Interface contacts:
Residue R933 in protein 2 contacts residue P3 in protein 1 (closest heavy-atom distance 4.4 Å).
Residue G782 in protein 2 interacts with residue R15 in protein 1 (closest heavy-atom distance 4.8 Å).
Residue R738 in protein 2 contacts residue P8 in protein 1 (closest heavy-atom distance 4.9 Å).
Residue S775 in protein 2 is in contact with residue Q6 in protein 1 (closest heavy-atom distance 3.0 Å).
Residue G745 in protein 2 is in contact with residue T7 in protein 1 (closest heavy-atom distance 4.9 Å).
Residue I937 in protein 2 is in contact with residue A10 in protein 1 (closest heavy-atom distance 4.0 Å).
Residue T934 in protein 2 is in contact with residue I13 in protein 1 (closest heavy-atom distance 3.3 Å).
Residue R738 in protein 2 contacts residue G17 in protein 1 (closest heavy-atom distance 2.9 Å).
Residue M747 in protein 2 contacts residue Q6 in protein 1 (closest heavy-atom distance 3.8 Å).
Residue A735 in protein 2 is in contact with residue G17 in protein 1 (closest heavy-atom distance 3.1 Å).
Residue S753 in protein 2 is in contact with residue I13 in protein 1 (closest heavy-atom distance 4.5 Å).
Residue F935 in protein 2 is in contact with residue V12 in protein 1 (closest heavy-atom distance 3.8 Å).
Residue T934 in protein 2 is in contact with residue P3 in protein 1 (closest heavy-atom distance 4.9 Å).
Residue G782 in protein 2 contacts residue G4 in protein 1 (closest heavy-atom distance 4.3 Å).
Residue A748 in protein 2 contacts residue I13 in protein 1 (closest heavy-atom distance 3.8 Å).
Residue Q1244 in protein 2 is in contact with residue P3 in protein 1 (closest heavy-atom distance 3.4 Å).
Residue A748 in protein 2 is in contact with residue T7 in protein 1 (closest heavy-atom distance 4.9 Å).
Residue L1243 in protein 2 contacts residue P3 in protein 1 (closest heavy-atom distance 3.1 Å).
Residue D785 in protein 2 is in contact with residue F5 in protein 1 (closest heavy-atom distance 3.2 Å).
Residue A779 in protein 2 is in contact with residue Q6 in protein 1 (closest heavy-atom distance 4.2 Å).
Residue I754 in protein 2 contacts residue P8 in protein 1 (closest heavy-atom distance 4.0 Å).
Residue L1243 in protein 2 contacts residue R11 in protein 1 (closest heavy-atom distance 5.0 Å).
Residue G778 in protein 2 is in contact with residue F5 in protein 1 (closest heavy-atom distance 3.8 Å).
Residue T931 in protein 2 interacts with residue P3 in protein 1 (closest heavy-atom distance 3.6 Å).
Residue Q736 in protein 2 interacts with residue F16 in protein 1 (closest heavy-atom distance 3.9 Å).
Residue G938 in protein 2 contacts residue R11 in protein 1 (closest heavy-atom distance 4.1 Å).
Residue T931 in protein 2 is in contact with residue F5 in protein 1 (closest heavy-atom distance 3.3 Å).
Residue Q739 in protein 2 interacts with residue T7 in protein 1 (closest heavy-atom distance 4.8 Å).
Residue I937 in protein 2 interacts with residue P8 in protein 1 (closest heavy-atom distance 3.6 Å).
Residue K781 in protein 2 contacts residue F5 in protein 1 (closest heavy-atom distance 3.2 Å).
Residue R933 in protein 2 contacts residue F5 in protein 1 (closest heavy-atom distance 3.8 Å).
Residue L746 in protein 2 is in contact with residue P8 in protein 1 (closest heavy-atom distance 3.8 Å).
Residue L746 in protein 2 contacts residue T7 in protein 1 (closest heavy-atom distance 2.5 Å).
Residue L1243 in protein 2 interacts with residue T2 in protein 1 (closest heavy-atom distance 3.8 Å).
Residue R744 in protein 2 contacts residue Q6 in protein 1 (closest heavy-atom distance 3.4 Å).
Residue A735 in protein 2 interacts with residue F16 in protein 1 (closest heavy-atom distance 3.6 Å).
Residue I937 in protein 2 is in contact with residue V12 in protein 1 (closest heavy-atom distance 3.9 Å).
Residue I937 in protein 2 contacts residue I13 in protein 1 (closest heavy-atom distance 4.5 Å).
Residue A748 in protein 2 is in contact with residue Q6 in protein 1 (closest heavy-atom distance 3.2 Å).
Residue F935 in protein 2 interacts with residue I13 in protein 1 (closest heavy-atom distance 3.2 Å).
Residue H936 in protein 2 is in contact with residue R11 in protein 1 (closest heavy-atom distance 3.2 Å).
Residue Q1244 in protein 2 interacts with residue T2 in protein 1 (closest heavy-atom distance 4.2 Å).
Residue T786 in protein 2 interacts with residue R15 in protein 1 (closest heavy-atom distance 4.8 Å).
Residue L1243 in protein 2 contacts residue G1 in protein 1 (closest heavy-atom distance 3.9 Å).
Residue L783 in protein 2 interacts with residue R15 in protein 1 (closest heavy-atom distance 4.9 Å).
Residue L746 in protein 2 interacts with residue Q6 in protein 1 (closest heavy-atom distance 4.5 Å).
Residue S753 in protein 2 is in contact with residue P8 in protein 1 (closest heavy-atom distance 5.0 Å).
Residue M747 in protein 2 is in contact with residue T7 in protein 1 (closest heavy-atom distance 4.5 Å).
Residue Q739 in protein 2 is in contact with residue F16 in protein 1 (closest heavy-atom distance 4.4 Å).
Residue G778 in protein 2 is in contact with residue Q6 in protein 1 (closest heavy-atom distance 4.1 Å).
Residue G782 in protein 2 is in contact with residue F5 in protein 1 (closest heavy-atom distance 4.0 Å).
Residue Q739 in protein 2 is in contact with residue G17 in protein 1 (closest heavy-atom distance 3.8 Å).
Residue L1243 in protein 2 contacts residue V12 in protein 1 (closest heavy-atom distance 4.8 Å).
Residue M932 in protein 2 is in contact with residue F5 in protein 1 (closest heavy-atom distance 5.0 Å).
Residue T934 in protein 2 contacts residue V12 in protein 1 (closest heavy-atom distance 3.8 Å).
Residue I937 in protein 2 interacts with residue R11 in protein 1 (closest heavy-atom distance 2.5 Å).
Residue H936 in protein 2 is in contact with residue V12 in protein 1 (closest heavy-atom distance 3.4 Å).
Residue F935 in protein 2 interacts with residue R11 in protein 1 (closest heavy-atom distance 4.3 Å).

These two protein chains interact to form a complex.

Sequence of protein 1:
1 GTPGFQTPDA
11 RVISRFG

Sequence of protein 2:
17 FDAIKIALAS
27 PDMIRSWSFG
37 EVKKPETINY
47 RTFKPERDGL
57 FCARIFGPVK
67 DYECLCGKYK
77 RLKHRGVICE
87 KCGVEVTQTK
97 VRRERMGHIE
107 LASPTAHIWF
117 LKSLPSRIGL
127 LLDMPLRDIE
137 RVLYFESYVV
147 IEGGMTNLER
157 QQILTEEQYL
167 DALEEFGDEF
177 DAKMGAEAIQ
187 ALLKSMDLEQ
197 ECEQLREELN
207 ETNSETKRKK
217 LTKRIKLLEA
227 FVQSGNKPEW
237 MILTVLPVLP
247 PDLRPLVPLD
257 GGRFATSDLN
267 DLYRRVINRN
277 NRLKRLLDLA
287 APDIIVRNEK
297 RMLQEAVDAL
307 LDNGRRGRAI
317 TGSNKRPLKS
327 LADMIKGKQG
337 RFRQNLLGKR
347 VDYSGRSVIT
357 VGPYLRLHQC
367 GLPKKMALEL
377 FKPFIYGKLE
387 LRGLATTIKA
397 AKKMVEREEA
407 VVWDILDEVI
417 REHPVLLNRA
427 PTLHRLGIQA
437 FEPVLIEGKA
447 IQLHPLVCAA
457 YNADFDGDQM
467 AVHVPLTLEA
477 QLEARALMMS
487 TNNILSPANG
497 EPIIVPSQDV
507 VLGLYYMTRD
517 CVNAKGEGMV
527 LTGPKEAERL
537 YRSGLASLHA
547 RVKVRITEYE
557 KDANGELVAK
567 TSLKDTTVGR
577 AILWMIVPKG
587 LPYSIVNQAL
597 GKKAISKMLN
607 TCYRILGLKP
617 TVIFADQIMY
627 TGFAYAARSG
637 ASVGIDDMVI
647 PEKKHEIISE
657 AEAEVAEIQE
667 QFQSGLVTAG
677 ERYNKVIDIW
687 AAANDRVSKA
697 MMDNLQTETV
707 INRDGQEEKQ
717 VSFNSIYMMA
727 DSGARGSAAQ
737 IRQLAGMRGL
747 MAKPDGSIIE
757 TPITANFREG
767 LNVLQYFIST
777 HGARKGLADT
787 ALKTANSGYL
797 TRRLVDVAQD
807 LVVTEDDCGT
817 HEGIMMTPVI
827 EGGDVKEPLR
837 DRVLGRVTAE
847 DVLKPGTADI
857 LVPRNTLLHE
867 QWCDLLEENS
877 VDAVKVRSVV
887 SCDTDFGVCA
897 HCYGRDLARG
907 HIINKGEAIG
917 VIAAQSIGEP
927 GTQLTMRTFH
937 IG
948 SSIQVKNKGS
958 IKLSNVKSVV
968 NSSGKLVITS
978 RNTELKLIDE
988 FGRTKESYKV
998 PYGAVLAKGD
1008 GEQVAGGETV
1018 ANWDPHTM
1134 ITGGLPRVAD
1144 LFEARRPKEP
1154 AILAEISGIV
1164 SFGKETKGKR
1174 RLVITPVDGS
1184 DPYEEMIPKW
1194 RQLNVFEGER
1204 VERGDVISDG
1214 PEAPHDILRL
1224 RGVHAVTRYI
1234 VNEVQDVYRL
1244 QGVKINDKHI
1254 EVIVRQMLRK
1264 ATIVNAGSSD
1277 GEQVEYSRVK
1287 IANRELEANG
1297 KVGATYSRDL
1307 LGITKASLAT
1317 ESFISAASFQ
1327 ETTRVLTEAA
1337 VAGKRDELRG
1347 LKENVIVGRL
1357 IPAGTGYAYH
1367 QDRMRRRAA